The following describes two proteins that form a bound complex.

Residue-level contacts at the interface:
Residue T1281 in chain A interacts with residue Q196 in chain B (closest heavy-atom distance 3.5 Å).
Residue R1282 in chain A interacts with residue Q196 in chain B (closest heavy-atom distance 3.9 Å).
Residue R1377 in chain A contacts residue F166 in chain B (closest heavy-atom distance 4.1 Å).
Residue T1478 in chain A is in contact with residue K154 in chain B (closest heavy-atom distance 3.4 Å).
Residue N1373 in chain A contacts residue N186 in chain B (closest heavy-atom distance 3.6 Å).
Residue Q1372 in chain A is in contact with residue C25 in chain B (closest heavy-atom distance 3.4 Å).
Residue N1322 in chain A contacts residue D189 in chain B (closest heavy-atom distance 3.5 Å).
Residue V1234 in chain A contacts residue L87 in chain B (closest heavy-atom distance 3.9 Å).
Residue Q1372 in chain A contacts residue N27 in chain B (closest heavy-atom distance 2.9 Å).
Residue N1322 in chain A interacts with residue R187 in chain B (closest heavy-atom distance 3.3 Å).
Residue E1320 in chain A interacts with residue E188 in chain B (closest heavy-atom distance 3.7 Å).
Residue F1362 in chain A contacts residue A14 in chain B (closest heavy-atom distance 3.7 Å).
Residue T1478 in chain A contacts residue P203 in chain B (closest heavy-atom distance 3.9 Å).
Residue I1279 in chain A interacts with residue R130 in chain B (closest heavy-atom distance 3.3 Å).
Residue Y1329 in chain A is in contact with residue L13 in chain B (closest heavy-atom distance 2.5 Å).
Residue L1365 in chain A is in contact with residue P15 in chain B (closest heavy-atom distance 3.2 Å).
Residue D1375 in chain A is in contact with residue R187 in chain B (closest heavy-atom distance 3.7 Å).
Residue G1370 in chain A contacts residue C25 in chain B (closest heavy-atom distance 3.4 Å).
Residue P1369 in chain A interacts with residue C25 in chain B (closest heavy-atom distance 3.6 Å).
Residue D1233 in chain A interacts with residue S128 in chain B (closest heavy-atom distance 2.5 Å).
Residue S1319 in chain A is in contact with residue H12 in chain B (closest heavy-atom distance 3.1 Å).
Residue Y1329 in chain A contacts residue A14 in chain B (closest heavy-atom distance 4.0 Å).
Residue N1373 in chain A is in contact with residue D185 in chain B (closest heavy-atom distance 2.9 Å).
Residue E1235 in chain A interacts with residue F127 in chain B (closest heavy-atom distance 3.0 Å).
Residue Y1368 in chain A is in contact with residue I19 in chain B (closest heavy-atom distance 3.7 Å).
Residue T1534 in chain A contacts residue S162 in chain B (closest heavy-atom distance 2.4 Å).
Residue K1485 in chain A interacts with residue A164 in chain B (closest heavy-atom distance 4.0 Å).
Residue L1374 in chain A contacts residue F166 in chain B (closest heavy-atom distance 3.1 Å).
Residue P1283 in chain A interacts with residue H159 in chain B (closest heavy-atom distance 3.2 Å).
Residue L1374 in chain A contacts residue Y167 in chain B (closest heavy-atom distance 3.5 Å).
Residue K1361 in chain A interacts with residue L10 in chain B (closest heavy-atom distance 3.8 Å).
Residue N1278 in chain A interacts with residue R130 in chain B (closest heavy-atom distance 2.4 Å).
Residue D1324 in chain A contacts residue R187 in chain B (closest heavy-atom distance 3.6 Å).
Residue S1381 in chain A contacts residue R165 in chain B (closest heavy-atom distance 3.4 Å).
Residue P1420 in chain A contacts residue N27 in chain B (closest heavy-atom distance 3.1 Å).
Residue T1323 in chain A is in contact with residue R187 in chain B (closest heavy-atom distance 3.3 Å).
Residue L1374 in chain A interacts with residue R165 in chain B (closest heavy-atom distance 3.8 Å).
Residue D1375 in chain A interacts with residue N186 in chain B (closest heavy-atom distance 4.0 Å).
Residue E1235 in chain A contacts residue S128 in chain B (closest heavy-atom distance 3.2 Å).
Residue Y1368 in chain A interacts with residue K20 in chain B (closest heavy-atom distance 3.1 Å).
Residue D1489 in chain A contacts residue R165 in chain B (closest heavy-atom distance 3.8 Å).
Residue Y1368 in chain A interacts with residue P21 in chain B (closest heavy-atom distance 3.2 Å).
Residue E1235 in chain A contacts residue L89 in chain B (closest heavy-atom distance 3.4 Å).
Residue L1358 in chain A contacts residue L10 in chain B (closest heavy-atom distance 3.9 Å).
Residue L1424 in chain A interacts with residue K23 in chain B (closest heavy-atom distance 3.6 Å).
Residue T1323 in chain A contacts residue H159 in chain B (closest heavy-atom distance 3.7 Å).
Residue P1364 in chain A is in contact with residue S16 in chain B (closest heavy-atom distance 3.1 Å).
Residue E1165 in chain A is in contact with residue P161 in chain B (closest heavy-atom distance 3.7 Å).
Residue E1235 in chain A interacts with residue M126 in chain B (closest heavy-atom distance 2.7 Å).
Residue L1378 in chain A interacts with residue D163 in chain B (closest heavy-atom distance 3.3 Å).
Residue M1309 in chain A is in contact with residue I6 in chain B (closest heavy-atom distance 3.5 Å).
Residue E1241 in chain A is in contact with residue S160 in chain B (closest heavy-atom distance 3.7 Å).
Residue N1280 in chain A is in contact with residue K129 in chain B (closest heavy-atom distance 3.2 Å).
Residue L1365 in chain A is in contact with residue S16 in chain B (closest heavy-atom distance 3.9 Å).
Residue L1365 in chain A is in contact with residue A14 in chain B (closest heavy-atom distance 3.5 Å).
Residue T1323 in chain A contacts residue R130 in chain B (closest heavy-atom distance 3.3 Å).
Residue V1234 in chain A is in contact with residue S128 in chain B (closest heavy-atom distance 3.8 Å).
Residue L1305 in chain A is in contact with residue I6 in chain B (closest heavy-atom distance 3.6 Å).
Residue M1309 in chain A is in contact with residue L10 in chain B (closest heavy-atom distance 3.4 Å).
Residue Y1232 in chain A is in contact with residue S128 in chain B (closest heavy-atom distance 3.1 Å).

Sequence of chain A:
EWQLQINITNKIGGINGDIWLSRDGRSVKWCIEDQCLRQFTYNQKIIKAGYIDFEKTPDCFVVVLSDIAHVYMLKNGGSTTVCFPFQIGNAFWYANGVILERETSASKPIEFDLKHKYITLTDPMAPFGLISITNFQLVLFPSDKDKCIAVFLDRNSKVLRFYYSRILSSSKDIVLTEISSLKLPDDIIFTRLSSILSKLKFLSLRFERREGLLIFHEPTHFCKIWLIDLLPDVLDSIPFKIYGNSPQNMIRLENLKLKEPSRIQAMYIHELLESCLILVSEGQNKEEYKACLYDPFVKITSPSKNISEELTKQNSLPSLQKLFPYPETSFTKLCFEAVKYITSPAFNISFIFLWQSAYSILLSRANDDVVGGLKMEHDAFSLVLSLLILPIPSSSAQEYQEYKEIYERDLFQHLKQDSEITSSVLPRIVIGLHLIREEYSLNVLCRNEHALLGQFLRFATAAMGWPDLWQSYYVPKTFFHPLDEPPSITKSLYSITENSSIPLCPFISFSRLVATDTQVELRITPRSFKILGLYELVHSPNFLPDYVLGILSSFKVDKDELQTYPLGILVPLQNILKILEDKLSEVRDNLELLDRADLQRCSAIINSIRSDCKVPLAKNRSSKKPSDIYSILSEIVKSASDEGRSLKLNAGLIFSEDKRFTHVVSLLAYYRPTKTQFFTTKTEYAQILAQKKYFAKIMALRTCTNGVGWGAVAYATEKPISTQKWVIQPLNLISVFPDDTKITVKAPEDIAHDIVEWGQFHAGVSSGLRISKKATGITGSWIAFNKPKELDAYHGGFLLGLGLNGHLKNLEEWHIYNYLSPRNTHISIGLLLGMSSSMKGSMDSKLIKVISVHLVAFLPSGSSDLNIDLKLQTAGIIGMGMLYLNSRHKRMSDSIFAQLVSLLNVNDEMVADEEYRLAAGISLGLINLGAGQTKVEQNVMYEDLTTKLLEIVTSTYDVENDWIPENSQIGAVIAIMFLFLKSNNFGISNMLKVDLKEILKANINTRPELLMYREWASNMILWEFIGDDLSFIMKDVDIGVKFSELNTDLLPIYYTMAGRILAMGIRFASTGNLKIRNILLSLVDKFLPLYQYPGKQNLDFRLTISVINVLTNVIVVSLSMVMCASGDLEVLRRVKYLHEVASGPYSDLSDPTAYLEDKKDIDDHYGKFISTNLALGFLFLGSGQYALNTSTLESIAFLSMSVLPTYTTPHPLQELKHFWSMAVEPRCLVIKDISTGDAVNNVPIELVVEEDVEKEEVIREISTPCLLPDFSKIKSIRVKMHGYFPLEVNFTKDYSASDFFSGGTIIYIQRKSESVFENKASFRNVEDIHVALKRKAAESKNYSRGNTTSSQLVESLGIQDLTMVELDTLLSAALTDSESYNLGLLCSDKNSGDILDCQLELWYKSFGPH

Sequence of chain B:
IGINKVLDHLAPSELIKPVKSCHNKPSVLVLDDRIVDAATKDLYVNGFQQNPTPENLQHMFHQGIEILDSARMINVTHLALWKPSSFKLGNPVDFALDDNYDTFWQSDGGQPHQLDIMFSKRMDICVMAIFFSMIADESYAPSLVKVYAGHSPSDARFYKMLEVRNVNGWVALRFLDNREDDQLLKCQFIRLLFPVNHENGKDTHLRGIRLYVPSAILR